Contacts between the two chains:
Residue I80 in the second protein interacts with residue Y11 in the first protein (closest heavy-atom distance 4.1 Å).
Residue L84 in the second protein is in contact with residue Y11 in the first protein (closest heavy-atom distance 4.7 Å).
Residue I80 in the second protein interacts with residue D8 in the first protein (closest heavy-atom distance 4.6 Å).
Residue L81 in the second protein is in contact with residue Y11 in the first protein (closest heavy-atom distance 4.5 Å).

Sequence of the second protein:
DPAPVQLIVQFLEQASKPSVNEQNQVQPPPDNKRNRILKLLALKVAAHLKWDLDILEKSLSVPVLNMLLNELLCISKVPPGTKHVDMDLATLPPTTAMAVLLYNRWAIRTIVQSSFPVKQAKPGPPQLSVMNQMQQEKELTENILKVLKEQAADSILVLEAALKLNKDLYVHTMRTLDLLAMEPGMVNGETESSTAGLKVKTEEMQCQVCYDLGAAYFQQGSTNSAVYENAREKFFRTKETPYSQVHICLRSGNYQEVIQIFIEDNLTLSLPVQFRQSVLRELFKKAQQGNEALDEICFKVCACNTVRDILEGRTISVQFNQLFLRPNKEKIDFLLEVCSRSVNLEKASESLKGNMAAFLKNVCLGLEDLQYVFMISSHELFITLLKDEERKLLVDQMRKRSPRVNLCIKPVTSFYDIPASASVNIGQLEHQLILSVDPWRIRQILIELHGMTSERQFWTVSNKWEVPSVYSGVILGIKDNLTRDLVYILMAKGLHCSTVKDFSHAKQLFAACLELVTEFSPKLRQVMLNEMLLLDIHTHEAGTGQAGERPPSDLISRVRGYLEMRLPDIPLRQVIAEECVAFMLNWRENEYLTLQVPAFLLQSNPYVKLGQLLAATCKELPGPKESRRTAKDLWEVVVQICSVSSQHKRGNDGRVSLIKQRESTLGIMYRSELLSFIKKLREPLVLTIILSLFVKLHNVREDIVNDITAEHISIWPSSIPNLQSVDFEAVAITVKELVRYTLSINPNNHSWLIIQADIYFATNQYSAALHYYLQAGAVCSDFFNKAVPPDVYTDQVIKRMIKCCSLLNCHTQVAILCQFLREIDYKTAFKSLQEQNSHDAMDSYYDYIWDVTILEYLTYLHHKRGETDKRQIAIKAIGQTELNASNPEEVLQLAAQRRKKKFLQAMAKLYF

The following describes two proteins that form a bound complex.

Sequence of the first protein:
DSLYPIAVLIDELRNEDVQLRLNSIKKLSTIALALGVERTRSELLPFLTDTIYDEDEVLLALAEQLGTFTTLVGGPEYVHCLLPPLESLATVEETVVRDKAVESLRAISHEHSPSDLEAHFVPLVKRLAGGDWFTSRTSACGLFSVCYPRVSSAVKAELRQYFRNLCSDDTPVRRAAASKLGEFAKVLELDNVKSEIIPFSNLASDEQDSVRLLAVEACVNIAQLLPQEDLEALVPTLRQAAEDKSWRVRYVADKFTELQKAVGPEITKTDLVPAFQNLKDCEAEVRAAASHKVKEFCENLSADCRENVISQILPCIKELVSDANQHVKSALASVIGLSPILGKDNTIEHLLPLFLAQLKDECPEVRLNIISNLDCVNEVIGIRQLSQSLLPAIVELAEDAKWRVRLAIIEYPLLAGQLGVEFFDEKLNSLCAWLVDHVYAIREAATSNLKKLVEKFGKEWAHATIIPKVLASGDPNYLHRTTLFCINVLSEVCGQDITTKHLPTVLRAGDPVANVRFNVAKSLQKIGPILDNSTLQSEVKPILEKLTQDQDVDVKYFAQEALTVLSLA